Sequence of the first protein:
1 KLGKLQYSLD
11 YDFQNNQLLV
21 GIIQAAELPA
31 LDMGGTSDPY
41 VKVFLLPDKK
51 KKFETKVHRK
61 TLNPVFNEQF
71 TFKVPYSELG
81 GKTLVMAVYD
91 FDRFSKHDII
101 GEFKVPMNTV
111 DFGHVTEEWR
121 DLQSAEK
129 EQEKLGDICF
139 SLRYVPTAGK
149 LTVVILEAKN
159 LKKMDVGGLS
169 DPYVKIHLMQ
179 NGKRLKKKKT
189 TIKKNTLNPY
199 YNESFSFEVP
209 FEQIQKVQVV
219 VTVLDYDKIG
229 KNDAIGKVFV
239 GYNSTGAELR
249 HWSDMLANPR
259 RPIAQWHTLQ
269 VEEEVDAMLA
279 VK

Contacts between the two chains:
Residue Y76 in the first protein contacts residue Q9 in the second protein (closest heavy-atom distance 2.9 Å).
Residue G113 in the first protein contacts residue M8 in the second protein (closest heavy-atom distance 4.6 Å).
Residue Y76 in the first protein interacts with residue L5 in the second protein (closest heavy-atom distance 4.3 Å).
Residue D111 in the first protein contacts residue M8 in the second protein (closest heavy-atom distance 3.7 Å).
Residue F13 in the first protein contacts residue A12 in the second protein (closest heavy-atom distance 4.6 Å).
Residue F13 in the first protein is in contact with residue Q9 in the second protein (closest heavy-atom distance 3.2 Å).
Residue Y11 in the first protein contacts residue Q9 in the second protein (closest heavy-atom distance 5.0 Å).
Residue Y76 in the first protein contacts residue M8 in the second protein (closest heavy-atom distance 4.0 Å).
Residue N16 in the first protein contacts residue Q9 in the second protein (closest heavy-atom distance 4.8 Å).
Residue F13 in the first protein contacts residue M8 in the second protein (closest heavy-atom distance 5.0 Å).
Residue F112 in the first protein contacts residue M8 in the second protein (closest heavy-atom distance 2.9 Å).

These two protein chains interact to form a complex.

Sequence of the second protein:
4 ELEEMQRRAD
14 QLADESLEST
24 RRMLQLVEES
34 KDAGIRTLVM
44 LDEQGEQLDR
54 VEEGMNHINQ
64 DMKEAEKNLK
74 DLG